The following describes two proteins that form a bound complex.

Sequence of chain B:
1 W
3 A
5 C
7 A

Contacts between the two chains:
Residue Q246 in chain A interacts with residue A3 in chain B (closest heavy-atom distance 3.7 Å).
Residue Y198 in chain A is in contact with residue A3 in chain B (closest heavy-atom distance 3.6 Å).
Residue I248 in chain A is in contact with residue A3 in chain B (closest heavy-atom distance 4.1 Å).
Residue F200 in chain A is in contact with residue A3 in chain B (closest heavy-atom distance 4.8 Å).
Residue G197 in chain A contacts residue W1 in chain B (closest heavy-atom distance 4.1 Å).
Residue S199 in chain A contacts residue W1 in chain B (closest heavy-atom distance 3.6 Å).
Residue T194 in chain A interacts with residue W1 in chain B (closest heavy-atom distance 3.8 Å).
Residue S199 in chain A contacts residue A3 in chain B (closest heavy-atom distance 3.6 Å).
Residue Y198 in chain A is in contact with residue W1 in chain B (closest heavy-atom distance 3.3 Å).
Residue G197 in chain A contacts residue A3 in chain B (closest heavy-atom distance 4.5 Å).
Residue L242 in chain A interacts with residue A3 in chain B (closest heavy-atom distance 4.3 Å).

Sequence of chain A:
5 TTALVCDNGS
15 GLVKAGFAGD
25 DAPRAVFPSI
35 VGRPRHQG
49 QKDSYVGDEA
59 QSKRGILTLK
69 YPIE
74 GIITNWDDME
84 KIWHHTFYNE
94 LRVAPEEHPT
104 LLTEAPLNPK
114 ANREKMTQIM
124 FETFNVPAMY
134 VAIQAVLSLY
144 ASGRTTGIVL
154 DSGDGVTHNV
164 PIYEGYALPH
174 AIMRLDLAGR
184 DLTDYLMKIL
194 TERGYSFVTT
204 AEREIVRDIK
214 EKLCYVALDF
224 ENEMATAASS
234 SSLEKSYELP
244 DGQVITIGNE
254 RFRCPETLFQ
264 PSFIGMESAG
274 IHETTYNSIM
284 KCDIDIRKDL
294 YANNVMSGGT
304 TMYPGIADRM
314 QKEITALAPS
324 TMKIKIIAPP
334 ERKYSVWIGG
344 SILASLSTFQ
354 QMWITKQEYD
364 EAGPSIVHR